Contacts between the two chains:
Residue V84 in chain B is in contact with residue V5 in chain A (closest heavy-atom distance 4.7 Å).
Residue V84 in chain B is in contact with residue H3 in chain A (closest heavy-atom distance 3.4 Å).
Residue V84 in chain B interacts with residue A2 in chain A (closest heavy-atom distance 3.9 Å).
Residue E87 in chain B is in contact with residue K1 in chain A (closest heavy-atom distance 5.0 Å).
Residue L72 in chain B contacts residue F4 in chain A (closest heavy-atom distance 3.8 Å).
Residue Y82 in chain B is in contact with residue H3 in chain A (closest heavy-atom distance 4.5 Å).
Residue N81 in chain B contacts residue T7 in chain A (closest heavy-atom distance 3.9 Å).
Residue P85 in chain B contacts residue A2 in chain A (closest heavy-atom distance 4.9 Å).
Residue Y82 in chain B interacts with residue P12 in chain A (closest heavy-atom distance 3.5 Å).
Residue N81 in chain B contacts residue V5 in chain A (closest heavy-atom distance 3.5 Å).
Residue K75 in chain B interacts with residue F4 in chain A (closest heavy-atom distance 3.2 Å).
Residue Q69 in chain B is in contact with residue A2 in chain A (closest heavy-atom distance 5.0 Å).
Residue H86 in chain B contacts residue A2 in chain A (closest heavy-atom distance 3.4 Å).
Residue V84 in chain B interacts with residue K1 in chain A (closest heavy-atom distance 4.8 Å).
Residue N81 in chain B interacts with residue S6 in chain A (closest heavy-atom distance 3.5 Å).
Residue Y82 in chain B is in contact with residue T7 in chain A (closest heavy-atom distance 3.7 Å).
Residue F83 in chain B contacts residue F4 in chain A (closest heavy-atom distance 3.6 Å).
Residue H86 in chain B contacts residue K1 in chain A (closest heavy-atom distance 4.0 Å).
Residue Y82 in chain B contacts residue F4 in chain A (closest heavy-atom distance 3.9 Å).
Residue F83 in chain B interacts with residue H3 in chain A (closest heavy-atom distance 3.8 Å).
Residue A76 in chain B interacts with residue F4 in chain A (closest heavy-atom distance 3.8 Å).
Residue Y82 in chain B contacts residue V5 in chain A (closest heavy-atom distance 3.0 Å).
Residue G80 in chain B is in contact with residue T7 in chain A (closest heavy-atom distance 3.3 Å).
Residue F83 in chain B interacts with residue A2 in chain A (closest heavy-atom distance 3.6 Å).

Sequence of chain A:
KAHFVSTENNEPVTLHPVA

Sequence of chain B:
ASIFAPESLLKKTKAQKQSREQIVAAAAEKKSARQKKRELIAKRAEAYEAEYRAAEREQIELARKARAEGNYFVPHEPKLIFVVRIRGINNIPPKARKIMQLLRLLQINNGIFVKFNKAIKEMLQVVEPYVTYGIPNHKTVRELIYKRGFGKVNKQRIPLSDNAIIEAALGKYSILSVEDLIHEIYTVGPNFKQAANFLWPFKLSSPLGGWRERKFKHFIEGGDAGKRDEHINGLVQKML

The following describes two proteins that form a bound complex.